Sequence of chain B:
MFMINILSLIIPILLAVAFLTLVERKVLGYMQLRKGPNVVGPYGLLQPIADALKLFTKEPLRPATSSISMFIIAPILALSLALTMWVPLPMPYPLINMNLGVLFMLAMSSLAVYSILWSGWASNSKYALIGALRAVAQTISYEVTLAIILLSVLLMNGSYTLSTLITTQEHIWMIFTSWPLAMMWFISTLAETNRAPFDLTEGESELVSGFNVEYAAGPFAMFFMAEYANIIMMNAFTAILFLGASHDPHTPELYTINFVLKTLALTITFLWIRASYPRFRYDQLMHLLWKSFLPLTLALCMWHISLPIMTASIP

Sequence of chain A:
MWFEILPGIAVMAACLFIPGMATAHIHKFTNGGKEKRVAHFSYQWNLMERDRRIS

Residue-level contacts at the interface:
Residue F19 in chain B contacts residue G8 in chain A (closest heavy-atom distance 4.5 Å).
Residue L45 in chain B interacts with residue G8 in chain A (closest heavy-atom distance 3.7 Å).
Residue V23 in chain B is in contact with residue I9 in chain A (closest heavy-atom distance 4.0 Å).
Residue Y30 in chain B contacts residue M1 in chain A (closest heavy-atom distance 3.1 Å).
Residue N99 in chain B interacts with residue H40 in chain A (closest heavy-atom distance 3.8 Å).
Residue P12 in chain B is in contact with residue I18 in chain A (closest heavy-atom distance 4.2 Å).
Residue P92 in chain B is in contact with residue A24 in chain A (closest heavy-atom distance 4.8 Å).
Residue M91 in chain B interacts with residue A24 in chain A (closest heavy-atom distance 5.0 Å).
Residue M91 in chain B contacts residue G20 in chain A (closest heavy-atom distance 3.0 Å).
Residue S8 in chain B interacts with residue P19 in chain A (closest heavy-atom distance 4.1 Å).
Residue Y30 in chain B contacts residue I5 in chain A (closest heavy-atom distance 4.7 Å).
Residue N5 in chain B is in contact with residue I26 in chain A (closest heavy-atom distance 4.4 Å).
Residue T256 in chain B contacts residue M21 in chain A (closest heavy-atom distance 4.5 Å).
Residue K26 in chain B interacts with residue E4 in chain A (closest heavy-atom distance 4.4 Å).
Residue V260 in chain B contacts residue L16 in chain A (closest heavy-atom distance 3.9 Å).
Residue N97 in chain B interacts with residue V38 in chain A (closest heavy-atom distance 4.4 Å).
Residue Y43 in chain B is in contact with residue E4 in chain A (closest heavy-atom distance 4.4 Å).
Residue K26 in chain B interacts with residue I5 in chain A (closest heavy-atom distance 4.3 Å).
Residue P92 in chain B interacts with residue G20 in chain A (closest heavy-atom distance 4.3 Å).
Residue A16 in chain B is in contact with residue M12 in chain A (closest heavy-atom distance 5.0 Å).
Residue L9 in chain B is in contact with residue P19 in chain A (closest heavy-atom distance 3.6 Å).
Residue V260 in chain B contacts residue F17 in chain A (closest heavy-atom distance 4.1 Å).
Residue P252 in chain B contacts residue A24 in chain A (closest heavy-atom distance 4.1 Å).
Residue L15 in chain B interacts with residue C15 in chain A (closest heavy-atom distance 4.6 Å).
Residue F19 in chain B interacts with residue M12 in chain A (closest heavy-atom distance 4.6 Å).
Residue Y30 in chain B interacts with residue E4 in chain A (closest heavy-atom distance 3.9 Å).
Residue M91 in chain B contacts residue P19 in chain A (closest heavy-atom distance 3.9 Å).
Residue L264 in chain B is in contact with residue A13 in chain A (closest heavy-atom distance 4.7 Å).
Residue T256 in chain B contacts residue G20 in chain A (closest heavy-atom distance 3.8 Å).
Residue A16 in chain B is in contact with residue C15 in chain A (closest heavy-atom distance 4.2 Å).
Residue F19 in chain B interacts with residue V11 in chain A (closest heavy-atom distance 4.4 Å).
Residue Y93 in chain B interacts with residue T23 in chain A (closest heavy-atom distance 4.6 Å).
Residue T256 in chain B interacts with residue F17 in chain A (closest heavy-atom distance 4.1 Å).
Residue E253 in chain B is in contact with residue M21 in chain A (closest heavy-atom distance 4.8 Å).
Residue Y43 in chain B contacts residue P7 in chain A (closest heavy-atom distance 4.1 Å).
Residue M91 in chain B contacts residue M21 in chain A (closest heavy-atom distance 4.8 Å).
Residue L264 in chain B contacts residue I9 in chain A (closest heavy-atom distance 4.5 Å).
Residue L45 in chain B contacts residue V11 in chain A (closest heavy-atom distance 4.9 Å).
Residue T256 in chain B is in contact with residue L16 in chain A (closest heavy-atom distance 4.8 Å).
Residue N5 in chain B contacts residue A22 in chain A (closest heavy-atom distance 5.0 Å).
Residue S8 in chain B contacts residue A22 in chain A (closest heavy-atom distance 3.1 Å).
Residue Y30 in chain B contacts residue W2 in chain A (closest heavy-atom distance 4.1 Å).
Residue L264 in chain B is in contact with residue M12 in chain A (closest heavy-atom distance 4.6 Å).
Residue Y93 in chain B is in contact with residue E35 in chain A (closest heavy-atom distance 4.8 Å).
Residue P12 in chain B interacts with residue P19 in chain A (closest heavy-atom distance 4.8 Å).
Residue P12 in chain B contacts residue C15 in chain A (closest heavy-atom distance 3.6 Å).
Residue L45 in chain B contacts residue P7 in chain A (closest heavy-atom distance 3.3 Å).
Residue N5 in chain B is in contact with residue T23 in chain A (closest heavy-atom distance 3.9 Å).
Residue V260 in chain B is in contact with residue A13 in chain A (closest heavy-atom distance 4.4 Å).
Residue L22 in chain B contacts residue G8 in chain A (closest heavy-atom distance 4.3 Å).
Residue A16 in chain B is in contact with residue L16 in chain A (closest heavy-atom distance 4.9 Å).
Residue Y93 in chain B interacts with residue A24 in chain A (closest heavy-atom distance 3.6 Å).
Residue V23 in chain B contacts residue G8 in chain A (closest heavy-atom distance 3.3 Å).

This data describes a binding interaction between two proteins.